Contacts between the two chains:
Residue S74 in protein 1 contacts residue L11 in protein 2 (closest heavy-atom distance 3.7 Å).
Residue V67 in protein 1 is in contact with residue E5 in protein 2 (closest heavy-atom distance 4.3 Å).
Residue K86 in protein 1 is in contact with residue Y13 in protein 2 (closest heavy-atom distance 2.9 Å).
Residue F93 in protein 1 interacts with residue F8 in protein 2 (closest heavy-atom distance 3.8 Å).
Residue R108 in protein 1 interacts with residue G9 in protein 2 (closest heavy-atom distance 4.9 Å).
Residue Q71 in protein 1 interacts with residue L11 in protein 2 (closest heavy-atom distance 4.4 Å).
Residue L104 in protein 1 contacts residue S2 in protein 2 (closest heavy-atom distance 3.1 Å).
Residue R108 in protein 1 is in contact with residue L4 in protein 2 (closest heavy-atom distance 3.3 Å).
Residue G70 in protein 1 interacts with residue L11 in protein 2 (closest heavy-atom distance 3.9 Å).
Residue F93 in protein 1 interacts with residue F12 in protein 2 (closest heavy-atom distance 4.1 Å).
Residue I61 in protein 1 contacts residue S2 in protein 2 (closest heavy-atom distance 3.8 Å).
Residue L104 in protein 1 is in contact with residue L7 in protein 2 (closest heavy-atom distance 3.7 Å).
Residue L104 in protein 1 is in contact with residue L4 in protein 2 (closest heavy-atom distance 3.5 Å).
Residue V67 in protein 1 contacts residue L7 in protein 2 (closest heavy-atom distance 3.5 Å).
Residue V67 in protein 1 is in contact with residue D6 in protein 2 (closest heavy-atom distance 3.4 Å).
Residue G70 in protein 1 contacts residue F8 in protein 2 (closest heavy-atom distance 4.0 Å).
Residue L73 in protein 1 interacts with residue F12 in protein 2 (closest heavy-atom distance 3.9 Å).
Residue D90 in protein 1 contacts residue Y13 in protein 2 (closest heavy-atom distance 4.0 Å).
Residue I61 in protein 1 interacts with residue L7 in protein 2 (closest heavy-atom distance 3.6 Å).
Residue R108 in protein 1 is in contact with residue Y13 in protein 2 (closest heavy-atom distance 3.7 Å).
Residue D90 in protein 1 contacts residue F12 in protein 2 (closest heavy-atom distance 3.2 Å).
Residue L60 in protein 1 interacts with residue L7 in protein 2 (closest heavy-atom distance 4.3 Å).
Residue L60 in protein 1 interacts with residue D6 in protein 2 (closest heavy-atom distance 4.9 Å).
Residue L96 in protein 1 is in contact with residue L7 in protein 2 (closest heavy-atom distance 4.9 Å).
Residue W92 in protein 1 interacts with residue F8 in protein 2 (closest heavy-atom distance 4.0 Å).
Residue R108 in protein 1 interacts with residue F12 in protein 2 (closest heavy-atom distance 2.5 Å).
Residue K86 in protein 1 is in contact with residue F12 in protein 2 (closest heavy-atom distance 4.0 Å).
Residue L96 in protein 1 interacts with residue F8 in protein 2 (closest heavy-atom distance 4.2 Å).
Residue F93 in protein 1 contacts residue V14 in protein 2 (closest heavy-atom distance 3.6 Å).
Residue L60 in protein 1 is in contact with residue F8 in protein 2 (closest heavy-atom distance 3.7 Å).
Residue L89 in protein 1 interacts with residue F12 in protein 2 (closest heavy-atom distance 3.5 Å).
Residue L104 in protein 1 contacts residue T3 in protein 2 (closest heavy-atom distance 3.5 Å).
Residue G66 in protein 1 interacts with residue L7 in protein 2 (closest heavy-atom distance 3.4 Å).
Residue L73 in protein 1 interacts with residue L11 in protein 2 (closest heavy-atom distance 3.9 Å).
Residue V67 in protein 1 contacts residue G9 in protein 2 (closest heavy-atom distance 3.8 Å).
Residue L105 in protein 1 interacts with residue V14 in protein 2 (closest heavy-atom distance 3.7 Å).
Residue G66 in protein 1 interacts with residue G9 in protein 2 (closest heavy-atom distance 4.7 Å).
Residue L89 in protein 1 contacts residue F8 in protein 2 (closest heavy-atom distance 3.6 Å).
Residue R108 in protein 1 contacts residue E5 in protein 2 (closest heavy-atom distance 4.0 Å).
Residue V67 in protein 1 interacts with residue F8 in protein 2 (closest heavy-atom distance 4.1 Å).
Residue L105 in protein 1 is in contact with residue L4 in protein 2 (closest heavy-atom distance 4.9 Å).
Residue K86 in protein 1 interacts with residue V14 in protein 2 (closest heavy-atom distance 4.8 Å).
Residue F93 in protein 1 interacts with residue L4 in protein 2 (closest heavy-atom distance 3.5 Å).
Residue L104 in protein 1 is in contact with residue F8 in protein 2 (closest heavy-atom distance 5.0 Å).
Residue L57 in protein 1 interacts with residue L7 in protein 2 (closest heavy-atom distance 3.6 Å).
Residue G66 in protein 1 interacts with residue F8 in protein 2 (closest heavy-atom distance 3.6 Å).

This data describes a binding interaction between two proteins.

Sequence of protein 2:
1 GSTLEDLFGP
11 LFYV

Sequence of protein 1:
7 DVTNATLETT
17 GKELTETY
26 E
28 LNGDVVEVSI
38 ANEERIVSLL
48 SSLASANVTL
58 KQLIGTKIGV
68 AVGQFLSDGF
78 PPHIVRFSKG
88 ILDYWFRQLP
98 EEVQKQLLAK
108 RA